Sequence of protein 2:
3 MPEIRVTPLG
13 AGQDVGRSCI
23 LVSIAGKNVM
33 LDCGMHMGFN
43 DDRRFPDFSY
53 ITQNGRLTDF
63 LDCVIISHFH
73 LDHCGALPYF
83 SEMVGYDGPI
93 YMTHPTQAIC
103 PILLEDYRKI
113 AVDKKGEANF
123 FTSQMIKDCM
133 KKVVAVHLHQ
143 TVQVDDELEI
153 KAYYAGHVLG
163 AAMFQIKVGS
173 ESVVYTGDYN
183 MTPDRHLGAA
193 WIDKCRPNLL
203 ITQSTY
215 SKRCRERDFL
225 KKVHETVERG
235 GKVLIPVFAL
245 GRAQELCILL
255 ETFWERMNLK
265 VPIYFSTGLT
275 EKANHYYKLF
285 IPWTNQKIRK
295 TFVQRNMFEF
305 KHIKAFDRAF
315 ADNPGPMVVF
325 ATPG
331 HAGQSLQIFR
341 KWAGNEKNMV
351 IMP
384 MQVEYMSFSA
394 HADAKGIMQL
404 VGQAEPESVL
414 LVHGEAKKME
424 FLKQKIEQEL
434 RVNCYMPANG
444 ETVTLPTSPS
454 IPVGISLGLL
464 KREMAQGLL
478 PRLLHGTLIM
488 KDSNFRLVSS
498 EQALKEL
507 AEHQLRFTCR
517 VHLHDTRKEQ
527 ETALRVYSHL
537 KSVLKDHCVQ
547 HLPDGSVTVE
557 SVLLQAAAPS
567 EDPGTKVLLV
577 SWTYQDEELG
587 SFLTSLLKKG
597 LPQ

Interface contacts:
Residue G28 in protein 2 is in contact with residue H669 in protein 1 (closest heavy-atom distance 4.2 Å).
Residue G28 in protein 2 contacts residue K668 in protein 1 (closest heavy-atom distance 4.0 Å).
Residue Y52 in protein 2 is in contact with residue G674 in protein 1 (closest heavy-atom distance 2.4 Å).
Residue M3 in protein 2 is in contact with residue W657 in protein 1 (closest heavy-atom distance 4.7 Å).
Residue I454 in protein 2 interacts with residue R660 in protein 1 (closest heavy-atom distance 3.4 Å).
Residue I53 in protein 2 interacts with residue G674 in protein 1 (closest heavy-atom distance 4.6 Å).
Residue T445 in protein 2 contacts residue R675 in protein 1 (closest heavy-atom distance 3.2 Å).
Residue M3 in protein 2 contacts residue N665 in protein 1 (closest heavy-atom distance 3.4 Å).
Residue S51 in protein 2 interacts with residue A673 in protein 1 (closest heavy-atom distance 3.6 Å).
Residue Y52 in protein 2 is in contact with residue A673 in protein 1 (closest heavy-atom distance 3.2 Å).
Residue D61 in protein 2 interacts with residue Q670 in protein 1 (closest heavy-atom distance 2.9 Å).
Residue R7 in protein 2 is in contact with residue R675 in protein 1 (closest heavy-atom distance 3.3 Å).
Residue N442 in protein 2 interacts with residue R682 in protein 1 (closest heavy-atom distance 3.5 Å).
Residue S25 in protein 2 interacts with residue F672 in protein 1 (closest heavy-atom distance 4.4 Å).
Residue F492 in protein 2 is in contact with residue R660 in protein 1 (closest heavy-atom distance 3.3 Å).
Residue E444 in protein 2 is in contact with residue N681 in protein 1 (closest heavy-atom distance 3.4 Å).
Residue I53 in protein 2 is in contact with residue F672 in protein 1 (closest heavy-atom distance 3.4 Å).
Residue S51 in protein 2 interacts with residue Q687 in protein 1 (closest heavy-atom distance 3.3 Å).
Residue Y52 in protein 2 contacts residue S678 in protein 1 (closest heavy-atom distance 4.7 Å).
Residue R45 in protein 2 is in contact with residue Y686 in protein 1 (closest heavy-atom distance 3.9 Å).
Residue G443 in protein 2 contacts residue N681 in protein 1 (closest heavy-atom distance 4.3 Å).
Residue R19 in protein 2 interacts with residue Y686 in protein 1 (closest heavy-atom distance 2.8 Å).
Residue T445 in protein 2 interacts with residue R682 in protein 1 (closest heavy-atom distance 4.3 Å).
Residue G443 in protein 2 is in contact with residue L685 in protein 1 (closest heavy-atom distance 4.2 Å).
Residue Y52 in protein 2 contacts residue L685 in protein 1 (closest heavy-atom distance 4.1 Å).
Residue P4 in protein 2 is in contact with residue I661 in protein 1 (closest heavy-atom distance 3.7 Å).
Residue D61 in protein 2 is in contact with residue H669 in protein 1 (closest heavy-atom distance 3.0 Å).
Residue N442 in protein 2 interacts with residue A683 in protein 1 (closest heavy-atom distance 4.1 Å).
Residue Y52 in protein 2 contacts residue F672 in protein 1 (closest heavy-atom distance 3.9 Å).
Residue T445 in protein 2 interacts with residue N681 in protein 1 (closest heavy-atom distance 2.5 Å).
Residue R7 in protein 2 contacts residue K668 in protein 1 (closest heavy-atom distance 4.0 Å).
Residue G443 in protein 2 interacts with residue A683 in protein 1 (closest heavy-atom distance 2.8 Å).
Residue L485 in protein 2 is in contact with residue L656 in protein 1 (closest heavy-atom distance 4.8 Å).
Residue D49 in protein 2 interacts with residue L685 in protein 1 (closest heavy-atom distance 3.3 Å).
Residue T9 in protein 2 interacts with residue R675 in protein 1 (closest heavy-atom distance 3.5 Å).
Residue T54 in protein 2 interacts with residue A673 in protein 1 (closest heavy-atom distance 4.8 Å).
Residue Y52 in protein 2 is in contact with residue R675 in protein 1 (closest heavy-atom distance 4.3 Å).
Residue F47 in protein 2 is in contact with residue Y686 in protein 1 (closest heavy-atom distance 2.7 Å).
Residue G443 in protein 2 contacts residue R682 in protein 1 (closest heavy-atom distance 3.3 Å).
Residue S51 in protein 2 contacts residue G674 in protein 1 (closest heavy-atom distance 4.6 Å).
Residue Y52 in protein 2 interacts with residue A683 in protein 1 (closest heavy-atom distance 3.8 Å).
Residue F62 in protein 2 contacts residue Q670 in protein 1 (closest heavy-atom distance 3.9 Å).
Residue D49 in protein 2 contacts residue Y686 in protein 1 (closest heavy-atom distance 3.3 Å).
Residue P48 in protein 2 contacts residue Y686 in protein 1 (closest heavy-atom distance 3.7 Å).
Residue A441 in protein 2 contacts residue R682 in protein 1 (closest heavy-atom distance 3.3 Å).
Residue I53 in protein 2 is in contact with residue A673 in protein 1 (closest heavy-atom distance 4.0 Å).
Residue F62 in protein 2 contacts residue E671 in protein 1 (closest heavy-atom distance 4.0 Å).
Residue F62 in protein 2 contacts residue H669 in protein 1 (closest heavy-atom distance 4.0 Å).
Residue L11 in protein 2 contacts residue L685 in protein 1 (closest heavy-atom distance 3.6 Å).
Residue E444 in protein 2 contacts residue A683 in protein 1 (closest heavy-atom distance 4.8 Å).
Residue S490 in protein 2 interacts with residue R667 in protein 1 (closest heavy-atom distance 4.5 Å).
Residue F62 in protein 2 interacts with residue F672 in protein 1 (closest heavy-atom distance 4.7 Å).
Residue P455 in protein 2 interacts with residue R660 in protein 1 (closest heavy-atom distance 4.1 Å).
Residue N442 in protein 2 interacts with residue L685 in protein 1 (closest heavy-atom distance 4.3 Å).
Residue D44 in protein 2 contacts residue Y686 in protein 1 (closest heavy-atom distance 3.7 Å).
Residue E444 in protein 2 contacts residue R682 in protein 1 (closest heavy-atom distance 3.8 Å).
Residue M3 in protein 2 interacts with residue I661 in protein 1 (closest heavy-atom distance 3.3 Å).
Residue D49 in protein 2 interacts with residue Q687 in protein 1 (closest heavy-atom distance 4.5 Å).
Residue T445 in protein 2 is in contact with residue S678 in protein 1 (closest heavy-atom distance 4.5 Å).
Residue N30 in protein 2 contacts residue F672 in protein 1 (closest heavy-atom distance 3.3 Å).

This data describes a binding interaction between two proteins.

Sequence of protein 1:
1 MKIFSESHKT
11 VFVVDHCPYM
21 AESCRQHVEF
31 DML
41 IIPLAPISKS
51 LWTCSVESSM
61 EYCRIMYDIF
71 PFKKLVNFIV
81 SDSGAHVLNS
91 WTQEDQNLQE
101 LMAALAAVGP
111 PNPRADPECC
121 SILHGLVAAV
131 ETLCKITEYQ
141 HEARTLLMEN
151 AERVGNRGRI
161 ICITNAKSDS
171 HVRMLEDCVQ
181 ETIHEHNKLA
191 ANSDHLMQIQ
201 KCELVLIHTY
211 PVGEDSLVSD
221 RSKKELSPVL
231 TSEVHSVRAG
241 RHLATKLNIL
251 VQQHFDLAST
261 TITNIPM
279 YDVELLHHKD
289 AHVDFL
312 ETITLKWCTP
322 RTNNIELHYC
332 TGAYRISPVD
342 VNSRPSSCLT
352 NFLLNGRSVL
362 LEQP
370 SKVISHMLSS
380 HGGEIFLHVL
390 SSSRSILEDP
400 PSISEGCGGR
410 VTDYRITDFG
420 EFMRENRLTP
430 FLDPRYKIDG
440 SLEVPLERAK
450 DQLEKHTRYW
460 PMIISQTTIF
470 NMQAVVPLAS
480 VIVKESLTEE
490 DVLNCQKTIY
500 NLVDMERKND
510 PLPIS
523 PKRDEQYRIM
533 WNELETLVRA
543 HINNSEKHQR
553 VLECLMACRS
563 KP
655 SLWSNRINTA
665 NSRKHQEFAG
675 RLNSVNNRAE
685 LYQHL